Sequence of protein 2:
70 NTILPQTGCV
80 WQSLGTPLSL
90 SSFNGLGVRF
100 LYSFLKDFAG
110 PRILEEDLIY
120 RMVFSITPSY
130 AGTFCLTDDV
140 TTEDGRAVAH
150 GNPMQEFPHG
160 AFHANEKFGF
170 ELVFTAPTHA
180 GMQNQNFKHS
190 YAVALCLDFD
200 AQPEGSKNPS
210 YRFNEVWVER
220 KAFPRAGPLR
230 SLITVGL

This data describes a binding interaction between two proteins.

Residue-level contacts at the interface:
Residue L236 in protein 1 interacts with residue F156 in protein 2 (closest heavy-atom distance 3.6 Å).
Residue P227 in protein 1 is in contact with residue W80 in protein 2 (closest heavy-atom distance 3.8 Å).
Residue V234 in protein 1 interacts with residue H158 in protein 2 (closest heavy-atom distance 3.9 Å).
Residue T71 in protein 1 contacts residue P227 in protein 2 (closest heavy-atom distance 3.4 Å).
Residue H158 in protein 1 interacts with residue V234 in protein 2 (closest heavy-atom distance 3.9 Å).
Residue S124 in protein 1 interacts with residue L231 in protein 2 (closest heavy-atom distance 2.8 Å).
Residue G168 in protein 1 is in contact with residue I232 in protein 2 (closest heavy-atom distance 3.5 Å).
Residue E214 in protein 1 contacts residue L231 in protein 2 (closest heavy-atom distance 3.2 Å).
Residue T233 in protein 1 interacts with residue K166 in protein 2 (closest heavy-atom distance 3.9 Å).
Residue R229 in protein 1 interacts with residue T71 in protein 2 (closest heavy-atom distance 3.4 Å).
Residue F167 in protein 1 contacts residue T233 in protein 2 (closest heavy-atom distance 3.5 Å).
Residue P227 in protein 1 interacts with residue I72 in protein 2 (closest heavy-atom distance 3.0 Å).
Residue K166 in protein 1 is in contact with residue T233 in protein 2 (closest heavy-atom distance 3.9 Å).
Residue A225 in protein 1 is in contact with residue W80 in protein 2 (closest heavy-atom distance 4.1 Å).
Residue G168 in protein 1 is in contact with residue T233 in protein 2 (closest heavy-atom distance 3.0 Å).
Residue L228 in protein 1 is in contact with residue N70 in protein 2 (closest heavy-atom distance 3.5 Å).
Residue G168 in protein 1 contacts residue L231 in protein 2 (closest heavy-atom distance 3.5 Å).
Residue P227 in protein 1 interacts with residue T71 in protein 2 (closest heavy-atom distance 3.4 Å).
Residue V79 in protein 1 contacts residue R224 in protein 2 (closest heavy-atom distance 4.0 Å).
Residue A225 in protein 1 is in contact with residue W216 in protein 2 (closest heavy-atom distance 4.0 Å).
Residue L231 in protein 1 interacts with residue S124 in protein 2 (closest heavy-atom distance 2.8 Å).
Residue V234 in protein 1 is in contact with residue G168 in protein 2 (closest heavy-atom distance 3.4 Å).
Residue I72 in protein 1 interacts with residue P227 in protein 2 (closest heavy-atom distance 3.0 Å).
Residue G226 in protein 1 is in contact with residue W216 in protein 2 (closest heavy-atom distance 3.6 Å).
Residue W216 in protein 1 is in contact with residue P227 in protein 2 (closest heavy-atom distance 4.2 Å).
Residue L231 in protein 1 contacts residue G168 in protein 2 (closest heavy-atom distance 3.5 Å).
Residue T71 in protein 1 interacts with residue L228 in protein 2 (closest heavy-atom distance 4.0 Å).
Residue E170 in protein 1 interacts with residue I232 in protein 2 (closest heavy-atom distance 4.0 Å).
Residue E155 in protein 1 interacts with residue L236 in protein 2 (closest heavy-atom distance 3.9 Å).
Residue I232 in protein 1 interacts with residue I72 in protein 2 (closest heavy-atom distance 4.0 Å).
Residue W80 in protein 1 contacts residue A225 in protein 2 (closest heavy-atom distance 4.1 Å).
Residue F133 in protein 1 is in contact with residue V234 in protein 2 (closest heavy-atom distance 4.1 Å).
Residue P227 in protein 1 is in contact with residue W216 in protein 2 (closest heavy-atom distance 4.2 Å).
Residue T233 in protein 1 contacts residue G168 in protein 2 (closest heavy-atom distance 3.0 Å).
Residue T233 in protein 1 is in contact with residue F167 in protein 2 (closest heavy-atom distance 3.5 Å).
Residue P157 in protein 1 is in contact with residue L236 in protein 2 (closest heavy-atom distance 3.5 Å).
Residue N70 in protein 1 contacts residue L228 in protein 2 (closest heavy-atom distance 3.5 Å).
Residue R224 in protein 1 interacts with residue R224 in protein 2 (closest heavy-atom distance 3.8 Å).
Residue W216 in protein 1 is in contact with residue G226 in protein 2 (closest heavy-atom distance 3.6 Å).
Residue T71 in protein 1 interacts with residue R229 in protein 2 (closest heavy-atom distance 3.4 Å).
Residue G235 in protein 1 is in contact with residue P157 in protein 2 (closest heavy-atom distance 3.9 Å).
Residue V234 in protein 1 interacts with residue F133 in protein 2 (closest heavy-atom distance 4.1 Å).
Residue W216 in protein 1 contacts residue A225 in protein 2 (closest heavy-atom distance 4.0 Å).
Residue L228 in protein 1 interacts with residue T71 in protein 2 (closest heavy-atom distance 4.0 Å).
Residue I72 in protein 1 contacts residue R229 in protein 2 (closest heavy-atom distance 4.2 Å).
Residue N70 in protein 1 is in contact with residue R229 in protein 2 (closest heavy-atom distance 3.6 Å).
Residue L231 in protein 1 contacts residue E214 in protein 2 (closest heavy-atom distance 3.2 Å).
Residue G168 in protein 1 interacts with residue V234 in protein 2 (closest heavy-atom distance 3.4 Å).
Residue R229 in protein 1 is in contact with residue N70 in protein 2 (closest heavy-atom distance 3.6 Å).
Residue I72 in protein 1 contacts residue I232 in protein 2 (closest heavy-atom distance 4.0 Å).
Residue R224 in protein 1 contacts residue F222 in protein 2 (closest heavy-atom distance 2.5 Å).
Residue R224 in protein 1 contacts residue V79 in protein 2 (closest heavy-atom distance 4.0 Å).
Residue I232 in protein 1 contacts residue E170 in protein 2 (closest heavy-atom distance 4.0 Å).
Residue L236 in protein 1 interacts with residue P157 in protein 2 (closest heavy-atom distance 3.5 Å).
Residue F156 in protein 1 interacts with residue L236 in protein 2 (closest heavy-atom distance 3.6 Å).
Residue W80 in protein 1 interacts with residue P227 in protein 2 (closest heavy-atom distance 3.8 Å).
Residue P157 in protein 1 interacts with residue G235 in protein 2 (closest heavy-atom distance 3.9 Å).
Residue I232 in protein 1 interacts with residue G168 in protein 2 (closest heavy-atom distance 3.5 Å).
Residue F222 in protein 1 is in contact with residue R224 in protein 2 (closest heavy-atom distance 2.5 Å).
Residue L236 in protein 1 is in contact with residue E155 in protein 2 (closest heavy-atom distance 3.9 Å).

Sequence of protein 1:
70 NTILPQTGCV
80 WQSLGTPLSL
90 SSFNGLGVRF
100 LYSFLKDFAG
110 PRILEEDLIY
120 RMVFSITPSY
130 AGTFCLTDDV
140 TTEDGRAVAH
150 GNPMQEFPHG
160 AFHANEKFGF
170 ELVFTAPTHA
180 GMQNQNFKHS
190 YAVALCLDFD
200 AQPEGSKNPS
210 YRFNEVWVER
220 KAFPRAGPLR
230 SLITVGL